This data describes a binding interaction between two proteins.

Residue-level contacts at the interface:
Residue T109 in protein 1 is in contact with residue F89 in protein 2 (closest heavy-atom distance 2.8 Å).
Residue I83 in protein 1 interacts with residue G101 in protein 2 (closest heavy-atom distance 3.4 Å).
Residue C102 in protein 1 interacts with residue R98 in protein 2 (closest heavy-atom distance 2.5 Å).
Residue N56 in protein 1 interacts with residue D71 in protein 2 (closest heavy-atom distance 3.5 Å).
Residue T24 in protein 1 contacts residue Y65 in protein 2 (closest heavy-atom distance 3.5 Å).
Residue D104 in protein 1 is in contact with residue D97 in protein 2 (closest heavy-atom distance 2.5 Å).
Residue I22 in protein 1 interacts with residue N59 in protein 2 (closest heavy-atom distance 3.1 Å).
Residue C29 in protein 1 is in contact with residue C67 in protein 2 (closest heavy-atom distance 2.0 Å).
Residue C84 in protein 1 is in contact with residue C102 in protein 2 (closest heavy-atom distance 2.0 Å).
Residue A100 in protein 1 contacts residue A100 in protein 2 (closest heavy-atom distance 3.3 Å).
Residue A23 in protein 1 interacts with residue Y65 in protein 2 (closest heavy-atom distance 2.5 Å).
Residue Y34 in protein 1 is in contact with residue M47 in protein 2 (closest heavy-atom distance 3.4 Å).
Residue A80 in protein 1 contacts residue R81 in protein 2 (closest heavy-atom distance 3.4 Å).
Residue A100 in protein 1 interacts with residue I83 in protein 2 (closest heavy-atom distance 3.5 Å).
Residue Q46 in protein 1 is in contact with residue I51 in protein 2 (closest heavy-atom distance 3.2 Å).
Residue N17 in protein 1 contacts residue N48 in protein 2 (closest heavy-atom distance 3.0 Å).
Residue L118 in protein 1 interacts with residue P93 in protein 2 (closest heavy-atom distance 3.4 Å).
Residue N17 in protein 1 contacts residue A49 in protein 2 (closest heavy-atom distance 3.4 Å).
Residue S108 in protein 1 is in contact with residue P88 in protein 2 (closest heavy-atom distance 2.9 Å).
Residue Y34 in protein 1 is in contact with residue N48 in protein 2 (closest heavy-atom distance 2.6 Å).
Residue C84 in protein 1 contacts residue S107 in protein 2 (closest heavy-atom distance 3.5 Å).
Residue V40 in protein 1 interacts with residue P44 in protein 2 (closest heavy-atom distance 3.5 Å).
Residue N56 in protein 1 contacts residue K74 in protein 2 (closest heavy-atom distance 3.4 Å).
Residue S52 in protein 1 is in contact with residue L70 in protein 2 (closest heavy-atom distance 3.5 Å).
Residue R98 in protein 1 contacts residue L86 in protein 2 (closest heavy-atom distance 2.6 Å).
Residue C102 in protein 1 contacts residue D97 in protein 2 (closest heavy-atom distance 3.1 Å).
Residue T109 in protein 1 is in contact with residue P87 in protein 2 (closest heavy-atom distance 2.9 Å).
Residue A19 in protein 1 is in contact with residue N56 in protein 2 (closest heavy-atom distance 3.4 Å).
Residue Y33 in protein 1 contacts residue N48 in protein 2 (closest heavy-atom distance 3.1 Å).
Residue F61 in protein 1 contacts residue R81 in protein 2 (closest heavy-atom distance 3.5 Å).
Residue Q46 in protein 1 is in contact with residue M47 in protein 2 (closest heavy-atom distance 3.1 Å).
Residue S108 in protein 1 contacts residue P87 in protein 2 (closest heavy-atom distance 2.6 Å).
Residue I4 in protein 1 contacts residue Y65 in protein 2 (closest heavy-atom distance 3.1 Å).
Residue I22 in protein 1 contacts residue N56 in protein 2 (closest heavy-atom distance 3.4 Å).
Residue T25 in protein 1 is in contact with residue D66 in protein 2 (closest heavy-atom distance 3.5 Å).
Residue D85 in protein 1 interacts with residue R81 in protein 2 (closest heavy-atom distance 2.9 Å).
Residue A23 in protein 1 is in contact with residue N59 in protein 2 (closest heavy-atom distance 3.0 Å).
Residue S108 in protein 1 is in contact with residue F89 in protein 2 (closest heavy-atom distance 2.8 Å).
Residue A100 in protein 1 is in contact with residue I99 in protein 2 (closest heavy-atom distance 3.2 Å).
Residue A23 in protein 1 is in contact with residue T64 in protein 2 (closest heavy-atom distance 2.6 Å).
Residue T25 in protein 1 contacts residue T64 in protein 2 (closest heavy-atom distance 3.5 Å).
Residue R98 in protein 1 is in contact with residue C84 in protein 2 (closest heavy-atom distance 3.1 Å).
Residue E53 in protein 1 contacts residue D71 in protein 2 (closest heavy-atom distance 3.4 Å).
Residue A60 in protein 1 is in contact with residue K74 in protein 2 (closest heavy-atom distance 3.2 Å).
Residue T109 in protein 1 contacts residue P88 in protein 2 (closest heavy-atom distance 3.3 Å).
Residue E53 in protein 1 contacts residue L70 in protein 2 (closest heavy-atom distance 2.8 Å).
Residue C84 in protein 1 is in contact with residue Q106 in protein 2 (closest heavy-atom distance 3.5 Å).
Residue T109 in protein 1 interacts with residue L86 in protein 2 (closest heavy-atom distance 3.3 Å).
Residue I83 in protein 1 interacts with residue S107 in protein 2 (closest heavy-atom distance 3.2 Å).
Residue E53 in protein 1 interacts with residue N72 in protein 2 (closest heavy-atom distance 3.4 Å).
Residue E53 in protein 1 interacts with residue L73 in protein 2 (closest heavy-atom distance 2.7 Å).
Residue G101 in protein 1 is in contact with residue R98 in protein 2 (closest heavy-atom distance 3.2 Å).
Residue T24 in protein 1 contacts residue T64 in protein 2 (closest heavy-atom distance 3.4 Å).
Residue V42 in protein 1 is in contact with residue V42 in protein 2 (closest heavy-atom distance 3.5 Å).
Residue F103 in protein 1 is in contact with residue D97 in protein 2 (closest heavy-atom distance 3.2 Å).
Residue N56 in protein 1 contacts residue L70 in protein 2 (closest heavy-atom distance 2.5 Å).
Residue Q41 in protein 1 interacts with residue Q41 in protein 2 (closest heavy-atom distance 3.5 Å).
Residue T25 in protein 1 is in contact with residue Y65 in protein 2 (closest heavy-atom distance 3.0 Å).
Residue N17 in protein 1 contacts residue L45 in protein 2 (closest heavy-atom distance 3.2 Å).
Residue A57 in protein 1 is in contact with residue L77 in protein 2 (closest heavy-atom distance 3.4 Å).

Sequence of protein 2:
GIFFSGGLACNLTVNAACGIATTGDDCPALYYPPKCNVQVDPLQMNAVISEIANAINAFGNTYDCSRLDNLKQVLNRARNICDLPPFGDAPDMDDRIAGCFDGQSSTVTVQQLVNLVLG

Sequence of protein 1:
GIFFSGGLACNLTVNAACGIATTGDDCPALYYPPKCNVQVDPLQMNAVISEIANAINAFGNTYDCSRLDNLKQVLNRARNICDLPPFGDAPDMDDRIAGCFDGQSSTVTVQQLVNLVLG